Sequence of chain A:
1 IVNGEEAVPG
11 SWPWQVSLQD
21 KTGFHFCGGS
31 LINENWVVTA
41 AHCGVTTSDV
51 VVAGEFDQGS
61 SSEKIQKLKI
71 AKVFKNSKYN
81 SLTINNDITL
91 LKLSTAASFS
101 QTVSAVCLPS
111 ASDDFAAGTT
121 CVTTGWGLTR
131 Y

The following describes two proteins that form a bound complex.

Contacts between the two chains:
Residue W12 in chain A is in contact with residue L10 in chain B (closest heavy-atom distance 3.8 Å).
Residue E5 in chain A interacts with residue V9 in chain B (closest heavy-atom distance 4.1 Å).
Residue W14 in chain A interacts with residue P4 in chain B (closest heavy-atom distance 3.6 Å).
Residue A105 in chain A interacts with residue C1 in chain B (closest heavy-atom distance 3.5 Å).
Residue S11 in chain A contacts residue V9 in chain B (closest heavy-atom distance 5.0 Å).
Residue V8 in chain A contacts residue I6 in chain B (closest heavy-atom distance 3.8 Å).
Residue S11 in chain A interacts with residue P4 in chain B (closest heavy-atom distance 3.5 Å).
Residue V122 in chain A is in contact with residue L10 in chain B (closest heavy-atom distance 4.0 Å).
Residue A105 in chain A interacts with residue G2 in chain B (closest heavy-atom distance 2.9 Å).
Residue Q101 in chain A contacts residue I6 in chain B (closest heavy-atom distance 4.0 Å).
Residue V106 in chain A interacts with residue C1 in chain B (closest heavy-atom distance 3.7 Å).
Residue S104 in chain A interacts with residue P4 in chain B (closest heavy-atom distance 5.0 Å).
Residue S11 in chain A is in contact with residue P8 in chain B (closest heavy-atom distance 3.5 Å).
Residue L108 in chain A contacts residue C1 in chain B (closest heavy-atom distance 4.9 Å).
Residue E5 in chain A interacts with residue L10 in chain B (closest heavy-atom distance 3.6 Å).
Residue V8 in chain A is in contact with residue V9 in chain B (closest heavy-atom distance 3.9 Å).
Residue S11 in chain A is in contact with residue I6 in chain B (closest heavy-atom distance 3.2 Å).
Residue P13 in chain A is in contact with residue P4 in chain B (closest heavy-atom distance 3.7 Å).
Residue A105 in chain A contacts residue V3 in chain B (closest heavy-atom distance 4.9 Å).
Residue S11 in chain A interacts with residue Q7 in chain B (closest heavy-atom distance 3.9 Å).
Residue C107 in chain A contacts residue G2 in chain B (closest heavy-atom distance 3.5 Å).
Residue V8 in chain A interacts with residue Q7 in chain B (closest heavy-atom distance 4.5 Å).
Residue W14 in chain A contacts residue G2 in chain B (closest heavy-atom distance 3.9 Å).
Residue W14 in chain A contacts residue V3 in chain B (closest heavy-atom distance 4.4 Å).
Residue V106 in chain A interacts with residue G2 in chain B (closest heavy-atom distance 4.2 Å).
Residue V8 in chain A is in contact with residue P8 in chain B (closest heavy-atom distance 4.8 Å).
Residue P9 in chain A contacts residue I6 in chain B (closest heavy-atom distance 3.7 Å).
Residue W12 in chain A contacts residue P8 in chain B (closest heavy-atom distance 3.4 Å).
Residue T102 in chain A contacts residue I6 in chain B (closest heavy-atom distance 3.9 Å).
Residue Q101 in chain A contacts residue A5 in chain B (closest heavy-atom distance 3.7 Å).
Residue G10 in chain A interacts with residue I6 in chain B (closest heavy-atom distance 4.0 Å).
Residue C107 in chain A contacts residue C1 in chain B (closest heavy-atom distance 2.1 Å).

Sequence of chain B:
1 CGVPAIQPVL